Residue-level contacts at the interface:
Residue A10 in the first protein is in contact with residue F42 in the second protein (closest heavy-atom distance 3.6 Å).
Residue A7 in the first protein interacts with residue F42 in the second protein (closest heavy-atom distance 4.3 Å).
Residue F11 in the first protein is in contact with residue T46 in the second protein (closest heavy-atom distance 3.5 Å).
Residue L14 in the first protein is in contact with residue F42 in the second protein (closest heavy-atom distance 4.7 Å).
Residue F11 in the first protein contacts residue F45 in the second protein (closest heavy-atom distance 4.4 Å).
Residue F11 in the first protein is in contact with residue F42 in the second protein (closest heavy-atom distance 3.9 Å).
Residue L14 in the first protein contacts residue T46 in the second protein (closest heavy-atom distance 3.6 Å).

The following describes two proteins that form a bound complex.

Sequence of the first protein:
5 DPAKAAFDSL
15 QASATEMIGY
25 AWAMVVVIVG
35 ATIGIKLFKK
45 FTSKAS

Sequence of the second protein:
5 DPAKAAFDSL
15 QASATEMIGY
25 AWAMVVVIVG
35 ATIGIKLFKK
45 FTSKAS